Sequence of protein 1:
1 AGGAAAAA

Interface contacts:
Residue Y117 in protein 2 contacts residue G3 in protein 1 (closest heavy-atom distance 3.5 Å).
Residue V40 in protein 2 contacts residue G3 in protein 1 (closest heavy-atom distance 3.4 Å).
Residue F116 in protein 2 interacts with residue A1 in protein 1 (closest heavy-atom distance 4.2 Å).
Residue T38 in protein 2 is in contact with residue A6 in protein 1 (closest heavy-atom distance 4.4 Å).
Residue V37 in protein 2 contacts residue A5 in protein 1 (closest heavy-atom distance 4.2 Å).
Residue T43 in protein 2 is in contact with residue A1 in protein 1 (closest heavy-atom distance 3.1 Å).
Residue T39 in protein 2 is in contact with residue A4 in protein 1 (closest heavy-atom distance 3.7 Å).
Residue V37 in protein 2 is in contact with residue A6 in protein 1 (closest heavy-atom distance 3.5 Å).
Residue S35 in protein 2 interacts with residue A7 in protein 1 (closest heavy-atom distance 4.5 Å).
Residue V41 in protein 2 contacts residue G3 in protein 1 (closest heavy-atom distance 3.4 Å).
Residue V37 in protein 2 interacts with residue A7 in protein 1 (closest heavy-atom distance 2.6 Å).
Residue Y117 in protein 2 is in contact with residue G2 in protein 1 (closest heavy-atom distance 3.5 Å).
Residue F115 in protein 2 contacts residue A1 in protein 1 (closest heavy-atom distance 3.7 Å).
Residue V41 in protein 2 contacts residue A1 in protein 1 (closest heavy-atom distance 2.8 Å).
Residue T38 in protein 2 interacts with residue A5 in protein 1 (closest heavy-atom distance 3.7 Å).
Residue T39 in protein 2 interacts with residue G3 in protein 1 (closest heavy-atom distance 4.1 Å).
Residue V41 in protein 2 is in contact with residue G2 in protein 1 (closest heavy-atom distance 3.2 Å).
Residue S35 in protein 2 is in contact with residue A8 in protein 1 (closest heavy-atom distance 3.5 Å).
Residue T38 in protein 2 is in contact with residue A7 in protein 1 (closest heavy-atom distance 4.8 Å).
Residue T39 in protein 2 is in contact with residue A5 in protein 1 (closest heavy-atom distance 2.7 Å).
Residue S118 in protein 2 contacts residue A4 in protein 1 (closest heavy-atom distance 4.8 Å).
Residue A42 in protein 2 interacts with residue A1 in protein 1 (closest heavy-atom distance 3.8 Å).
Residue F116 in protein 2 interacts with residue G3 in protein 1 (closest heavy-atom distance 4.8 Å).
Residue V40 in protein 2 contacts residue A5 in protein 1 (closest heavy-atom distance 5.0 Å).
Residue V40 in protein 2 contacts residue A4 in protein 1 (closest heavy-atom distance 4.1 Å).
Residue T39 in protein 2 interacts with residue A6 in protein 1 (closest heavy-atom distance 4.8 Å).
Residue K36 in protein 2 is in contact with residue A6 in protein 1 (closest heavy-atom distance 4.5 Å).
Residue V37 in protein 2 interacts with residue A8 in protein 1 (closest heavy-atom distance 4.3 Å).
Residue F116 in protein 2 interacts with residue G2 in protein 1 (closest heavy-atom distance 3.6 Å).
Residue K36 in protein 2 interacts with residue A8 in protein 1 (closest heavy-atom distance 4.3 Å).
Residue Y117 in protein 2 contacts residue A1 in protein 1 (closest heavy-atom distance 3.8 Å).
Residue K36 in protein 2 contacts residue A7 in protein 1 (closest heavy-atom distance 3.3 Å).

The following describes two proteins that form a bound complex.

Sequence of protein 2:
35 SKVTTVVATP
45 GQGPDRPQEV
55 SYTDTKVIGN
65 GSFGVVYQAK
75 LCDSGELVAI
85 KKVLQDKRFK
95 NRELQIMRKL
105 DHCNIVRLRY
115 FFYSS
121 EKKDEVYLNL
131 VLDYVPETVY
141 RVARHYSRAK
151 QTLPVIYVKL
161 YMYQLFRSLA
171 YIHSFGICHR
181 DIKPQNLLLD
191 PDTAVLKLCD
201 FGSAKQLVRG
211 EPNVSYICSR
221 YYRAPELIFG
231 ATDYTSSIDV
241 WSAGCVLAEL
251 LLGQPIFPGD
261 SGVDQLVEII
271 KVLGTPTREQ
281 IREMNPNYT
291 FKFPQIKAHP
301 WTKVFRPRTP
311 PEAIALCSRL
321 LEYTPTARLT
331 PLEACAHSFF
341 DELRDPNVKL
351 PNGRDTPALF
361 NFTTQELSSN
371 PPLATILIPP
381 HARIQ